The following describes two proteins that form a bound complex.

Interface contacts:
Residue E100 in the first protein interacts with residue K8 in the second protein (closest heavy-atom distance 3.2 Å).
Residue R23 in the first protein interacts with residue K8 in the second protein (closest heavy-atom distance 3.9 Å).
Residue L86 in the first protein interacts with residue L22 in the second protein (closest heavy-atom distance 3.6 Å).
Residue M157 in the first protein is in contact with residue R14 in the second protein (closest heavy-atom distance 4.1 Å).
Residue D20 in the first protein is in contact with residue S12 in the second protein (closest heavy-atom distance 3.8 Å).
Residue R164 in the first protein interacts with residue D11 in the second protein (closest heavy-atom distance 3.2 Å).
Residue I104 in the first protein contacts residue F2 in the second protein (closest heavy-atom distance 3.4 Å).
Residue E153 in the first protein is in contact with residue F18 in the second protein (closest heavy-atom distance 4.1 Å).
Residue R107 in the first protein is in contact with residue F2 in the second protein (closest heavy-atom distance 3.9 Å).
Residue V89 in the first protein is in contact with residue V19 in the second protein (closest heavy-atom distance 3.6 Å).
Residue E97 in the first protein contacts residue K8 in the second protein (closest heavy-atom distance 2.5 Å).
Residue R26 in the first protein interacts with residue K8 in the second protein (closest heavy-atom distance 4.2 Å).
Residue E100 in the first protein is in contact with residue F2 in the second protein (closest heavy-atom distance 4.6 Å).
Residue K149 in the first protein contacts residue W21 in the second protein (closest heavy-atom distance 4.2 Å).
Residue L12 in the first protein interacts with residue V19 in the second protein (closest heavy-atom distance 3.9 Å).
Residue F16 in the first protein interacts with residue S12 in the second protein (closest heavy-atom distance 4.3 Å).
Residue S96 in the first protein interacts with residue K8 in the second protein (closest heavy-atom distance 4.4 Å).
Residue L85 in the first protein is in contact with residue L22 in the second protein (closest heavy-atom distance 3.6 Å).
Residue R26 in the first protein contacts residue F2 in the second protein (closest heavy-atom distance 4.5 Å).
Residue V89 in the first protein contacts residue F18 in the second protein (closest heavy-atom distance 3.5 Å).
Residue E100 in the first protein contacts residue T3 in the second protein (closest heavy-atom distance 4.3 Å).
Residue S19 in the first protein contacts residue S12 in the second protein (closest heavy-atom distance 4.3 Å).
Residue R107 in the first protein contacts residue G1 in the second protein (closest heavy-atom distance 4.0 Å).
Residue F9 in the first protein is in contact with residue V19 in the second protein (closest heavy-atom distance 3.4 Å).
Residue L86 in the first protein contacts residue V19 in the second protein (closest heavy-atom distance 3.8 Å).
Residue R164 in the first protein is in contact with residue T3 in the second protein (closest heavy-atom distance 3.3 Å).
Residue V103 in the first protein interacts with residue F2 in the second protein (closest heavy-atom distance 3.7 Å).
Residue R26 in the first protein interacts with residue T3 in the second protein (closest heavy-atom distance 2.8 Å).
Residue R23 in the first protein is in contact with residue S12 in the second protein (closest heavy-atom distance 4.2 Å).
Residue A150 in the first protein is in contact with residue L22 in the second protein (closest heavy-atom distance 4.7 Å).
Residue L85 in the first protein is in contact with residue F18 in the second protein (closest heavy-atom distance 4.1 Å).
Residue H92 in the first protein contacts residue A15 in the second protein (closest heavy-atom distance 4.6 Å).
Residue R30 in the first protein contacts residue D5 in the second protein (closest heavy-atom distance 2.5 Å).
Residue L86 in the first protein is in contact with residue M23 in the second protein (closest heavy-atom distance 3.8 Å).
Residue L5 in the first protein contacts residue M23 in the second protein (closest heavy-atom distance 3.3 Å).
Residue K82 in the first protein contacts residue T25 in the second protein (closest heavy-atom distance 3.0 Å).
Residue E146 in the first protein interacts with residue W21 in the second protein (closest heavy-atom distance 3.6 Å).
Residue F16 in the first protein interacts with residue Q16 in the second protein (closest heavy-atom distance 3.5 Å).
Residue R164 in the first protein is in contact with residue S7 in the second protein (closest heavy-atom distance 4.0 Å).
Residue I147 in the first protein is in contact with residue W21 in the second protein (closest heavy-atom distance 4.8 Å).
Residue A154 in the first protein is in contact with residue F18 in the second protein (closest heavy-atom distance 4.1 Å).
Residue K82 in the first protein is in contact with residue L22 in the second protein (closest heavy-atom distance 3.5 Å).
Residue F16 in the first protein is in contact with residue A15 in the second protein (closest heavy-atom distance 3.9 Å).
Residue R26 in the first protein interacts with residue D5 in the second protein (closest heavy-atom distance 3.0 Å).
Residue R26 in the first protein is in contact with residue S4 in the second protein (closest heavy-atom distance 3.3 Å).
Residue A150 in the first protein contacts residue F18 in the second protein (closest heavy-atom distance 3.8 Å).
Residue E146 in the first protein interacts with residue T25 in the second protein (closest heavy-atom distance 3.4 Å).
Residue F16 in the first protein interacts with residue V19 in the second protein (closest heavy-atom distance 4.0 Å).
Residue Y22 in the first protein contacts residue K8 in the second protein (closest heavy-atom distance 4.1 Å).
Residue R23 in the first protein interacts with residue Y9 in the second protein (closest heavy-atom distance 3.7 Å).
Residue D6 in the first protein is in contact with residue M23 in the second protein (closest heavy-atom distance 4.5 Å).
Residue D20 in the first protein interacts with residue Q16 in the second protein (closest heavy-atom distance 4.3 Å).
Residue V89 in the first protein contacts residue A15 in the second protein (closest heavy-atom distance 4.2 Å).
Residue M157 in the first protein interacts with residue A15 in the second protein (closest heavy-atom distance 4.2 Å).
Residue F9 in the first protein contacts residue Q20 in the second protein (closest heavy-atom distance 4.8 Å).
Residue K27 in the first protein is in contact with residue D5 in the second protein (closest heavy-atom distance 3.2 Å).
Residue A150 in the first protein contacts residue W21 in the second protein (closest heavy-atom distance 4.0 Å).
Residue F9 in the first protein interacts with residue M23 in the second protein (closest heavy-atom distance 3.3 Å).

Sequence of the first protein:
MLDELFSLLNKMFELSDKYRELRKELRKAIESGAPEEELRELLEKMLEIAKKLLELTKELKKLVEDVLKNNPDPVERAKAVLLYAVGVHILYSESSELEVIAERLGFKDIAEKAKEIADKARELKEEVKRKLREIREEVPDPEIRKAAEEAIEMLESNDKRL

Sequence of the second protein:
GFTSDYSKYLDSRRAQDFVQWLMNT